Contacts between the two chains:
Residue V66 in chain A is in contact with residue L124 in chain B (closest heavy-atom distance 4.4 Å).
Residue G64 in chain A contacts residue R123 in chain B (closest heavy-atom distance 4.9 Å).
Residue R61 in chain A interacts with residue R123 in chain B (closest heavy-atom distance 4.1 Å).

Sequence of chain A:
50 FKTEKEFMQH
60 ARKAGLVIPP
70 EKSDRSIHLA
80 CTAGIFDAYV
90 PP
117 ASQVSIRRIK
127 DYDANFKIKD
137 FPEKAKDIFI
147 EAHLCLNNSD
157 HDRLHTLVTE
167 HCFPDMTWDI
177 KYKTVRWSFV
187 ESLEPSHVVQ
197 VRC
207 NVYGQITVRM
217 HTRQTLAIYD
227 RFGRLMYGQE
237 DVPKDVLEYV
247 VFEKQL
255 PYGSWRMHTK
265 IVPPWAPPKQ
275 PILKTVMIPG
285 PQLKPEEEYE

Sequence of chain B:
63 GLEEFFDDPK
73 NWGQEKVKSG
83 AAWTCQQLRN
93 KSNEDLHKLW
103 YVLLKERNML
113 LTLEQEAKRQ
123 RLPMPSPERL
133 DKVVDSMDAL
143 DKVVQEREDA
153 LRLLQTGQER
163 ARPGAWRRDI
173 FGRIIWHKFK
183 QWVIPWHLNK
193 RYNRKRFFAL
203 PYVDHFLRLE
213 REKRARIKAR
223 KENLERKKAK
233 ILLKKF

This data describes a binding interaction between two proteins.